The following describes two proteins that form a bound complex.

Sequence of chain A:
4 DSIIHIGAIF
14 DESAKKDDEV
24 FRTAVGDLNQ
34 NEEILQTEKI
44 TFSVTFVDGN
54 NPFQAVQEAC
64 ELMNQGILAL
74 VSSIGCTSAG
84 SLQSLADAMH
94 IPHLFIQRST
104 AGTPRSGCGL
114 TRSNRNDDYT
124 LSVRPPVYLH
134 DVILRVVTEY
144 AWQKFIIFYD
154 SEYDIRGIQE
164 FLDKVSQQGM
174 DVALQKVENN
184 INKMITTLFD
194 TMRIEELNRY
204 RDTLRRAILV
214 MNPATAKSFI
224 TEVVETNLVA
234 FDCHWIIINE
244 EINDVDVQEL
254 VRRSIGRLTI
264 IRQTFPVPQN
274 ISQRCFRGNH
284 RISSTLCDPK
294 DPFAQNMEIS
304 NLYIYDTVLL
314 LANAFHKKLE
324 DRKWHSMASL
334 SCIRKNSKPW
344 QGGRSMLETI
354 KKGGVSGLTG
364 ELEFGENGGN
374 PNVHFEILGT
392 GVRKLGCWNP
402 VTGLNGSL

Sequence of chain B:
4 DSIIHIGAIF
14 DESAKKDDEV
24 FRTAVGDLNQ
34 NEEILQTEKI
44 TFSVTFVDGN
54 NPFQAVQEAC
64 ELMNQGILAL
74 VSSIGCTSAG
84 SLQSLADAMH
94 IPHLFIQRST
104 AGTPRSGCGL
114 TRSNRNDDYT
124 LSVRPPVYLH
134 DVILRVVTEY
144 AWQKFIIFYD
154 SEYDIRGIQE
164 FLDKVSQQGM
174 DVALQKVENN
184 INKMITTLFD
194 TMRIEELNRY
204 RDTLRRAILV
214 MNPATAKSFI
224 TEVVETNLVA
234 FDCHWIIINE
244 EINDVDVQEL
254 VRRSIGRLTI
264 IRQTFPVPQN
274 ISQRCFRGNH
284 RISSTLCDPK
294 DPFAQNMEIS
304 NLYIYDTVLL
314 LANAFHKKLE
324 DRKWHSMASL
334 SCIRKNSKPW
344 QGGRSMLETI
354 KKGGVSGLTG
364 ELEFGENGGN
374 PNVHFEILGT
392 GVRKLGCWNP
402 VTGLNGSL

Residue-level contacts at the interface:
Residue T114 in chain B interacts with residue N53 in chain A (closest heavy-atom distance 3.4 Å).
Residue Q162 in chain B interacts with residue Y152 in chain A (closest heavy-atom distance 3.8 Å).
Residue F56 in chain B contacts residue I336 in chain A (closest heavy-atom distance 4.0 Å).
Residue S87 in chain B contacts residue F56 in chain A (closest heavy-atom distance 3.1 Å).
Residue C63 in chain B interacts with residue I336 in chain A (closest heavy-atom distance 3.9 Å).
Residue L113 in chain B interacts with residue T80 in chain A (closest heavy-atom distance 4.0 Å).
Residue I336 in chain B interacts with residue I336 in chain A (closest heavy-atom distance 3.5 Å).
Residue D51 in chain B is in contact with residue S116 in chain A (closest heavy-atom distance 2.4 Å).
Residue T80 in chain B contacts residue L113 in chain A (closest heavy-atom distance 4.0 Å).
Residue N53 in chain B is in contact with residue R115 in chain A (closest heavy-atom distance 4.0 Å).
Residue A91 in chain B is in contact with residue F56 in chain A (closest heavy-atom distance 3.8 Å).
Residue R337 in chain B contacts residue R337 in chain A (closest heavy-atom distance 2.9 Å).
Residue Y152 in chain B is in contact with residue D166 in chain A (closest heavy-atom distance 3.2 Å).
Residue T80 in chain B interacts with residue T114 in chain A (closest heavy-atom distance 3.5 Å).
Residue D166 in chain B interacts with residue Y152 in chain A (closest heavy-atom distance 3.2 Å).
Residue N119 in chain B contacts residue N54 in chain A (closest heavy-atom distance 3.9 Å).
Residue D166 in chain B contacts residue K179 in chain A (closest heavy-atom distance 2.7 Å).
Residue S84 in chain B interacts with residue S84 in chain A (closest heavy-atom distance 2.5 Å).
Residue T114 in chain B interacts with residue T80 in chain A (closest heavy-atom distance 3.5 Å).
Residue R118 in chain B is in contact with residue E15 in chain A (closest heavy-atom distance 2.5 Å).
Residue S116 in chain B is in contact with residue D51 in chain A (closest heavy-atom distance 2.4 Å).
Residue R118 in chain B is in contact with residue D51 in chain A (closest heavy-atom distance 3.4 Å).
Residue P55 in chain B interacts with residue S87 in chain A (closest heavy-atom distance 3.7 Å).
Residue F56 in chain B contacts residue S87 in chain A (closest heavy-atom distance 3.1 Å).
Residue D166 in chain B is in contact with residue Q178 in chain A (closest heavy-atom distance 3.3 Å).
Residue R115 in chain B is in contact with residue N53 in chain A (closest heavy-atom distance 4.0 Å).
Residue S169 in chain B contacts residue L177 in chain A (closest heavy-atom distance 3.1 Å).
Residue E15 in chain B contacts residue R118 in chain A (closest heavy-atom distance 2.5 Å).
Residue G83 in chain B contacts residue P55 in chain A (closest heavy-atom distance 3.7 Å).
Residue F56 in chain B interacts with residue L88 in chain A (closest heavy-atom distance 3.7 Å).
Residue N53 in chain B interacts with residue T114 in chain A (closest heavy-atom distance 3.4 Å).
Residue S84 in chain B interacts with residue P55 in chain A (closest heavy-atom distance 3.7 Å).
Residue Y152 in chain B interacts with residue Q162 in chain A (closest heavy-atom distance 3.8 Å).
Residue D166 in chain B is in contact with residue L177 in chain A (closest heavy-atom distance 3.6 Å).
Residue Q178 in chain B contacts residue D166 in chain A (closest heavy-atom distance 3.3 Å).
Residue S116 in chain B is in contact with residue N53 in chain A (closest heavy-atom distance 3.5 Å).
Residue A176 in chain B interacts with residue S169 in chain A (closest heavy-atom distance 3.6 Å).
Residue F56 in chain B interacts with residue V59 in chain A (closest heavy-atom distance 3.9 Å).
Residue L88 in chain B is in contact with residue F56 in chain A (closest heavy-atom distance 3.7 Å).
Residue R159 in chain B contacts residue D157 in chain A (closest heavy-atom distance 3.3 Å).
Residue P55 in chain B contacts residue G83 in chain A (closest heavy-atom distance 3.7 Å).
Residue F56 in chain B is in contact with residue A91 in chain A (closest heavy-atom distance 3.8 Å).
Residue I158 in chain B is in contact with residue I158 in chain A (closest heavy-atom distance 3.7 Å).
Residue N54 in chain B is in contact with residue N119 in chain A (closest heavy-atom distance 3.9 Å).
Residue N53 in chain B interacts with residue S116 in chain A (closest heavy-atom distance 3.5 Å).
Residue S169 in chain B is in contact with residue A176 in chain A (closest heavy-atom distance 3.6 Å).
Residue N54 in chain B interacts with residue S87 in chain A (closest heavy-atom distance 3.3 Å).
Residue I158 in chain B interacts with residue Q162 in chain A (closest heavy-atom distance 3.4 Å).
Residue P55 in chain B interacts with residue S84 in chain A (closest heavy-atom distance 3.7 Å).
Residue R159 in chain B is in contact with residue R159 in chain A (closest heavy-atom distance 3.4 Å).
Residue L177 in chain B is in contact with residue S169 in chain A (closest heavy-atom distance 3.1 Å).
Residue S87 in chain B is in contact with residue P55 in chain A (closest heavy-atom distance 3.7 Å).
Residue D51 in chain B is in contact with residue R118 in chain A (closest heavy-atom distance 3.4 Å).
Residue D157 in chain B contacts residue R159 in chain A (closest heavy-atom distance 3.3 Å).
Residue V59 in chain B is in contact with residue F56 in chain A (closest heavy-atom distance 3.9 Å).
Residue K179 in chain B is in contact with residue D166 in chain A (closest heavy-atom distance 2.7 Å).
Residue I336 in chain B is in contact with residue C63 in chain A (closest heavy-atom distance 3.9 Å).
Residue L177 in chain B contacts residue D166 in chain A (closest heavy-atom distance 3.6 Å).
Residue Q162 in chain B contacts residue I158 in chain A (closest heavy-atom distance 3.4 Å).
Residue S87 in chain B is in contact with residue N54 in chain A (closest heavy-atom distance 3.3 Å).